Sequence of the first protein:
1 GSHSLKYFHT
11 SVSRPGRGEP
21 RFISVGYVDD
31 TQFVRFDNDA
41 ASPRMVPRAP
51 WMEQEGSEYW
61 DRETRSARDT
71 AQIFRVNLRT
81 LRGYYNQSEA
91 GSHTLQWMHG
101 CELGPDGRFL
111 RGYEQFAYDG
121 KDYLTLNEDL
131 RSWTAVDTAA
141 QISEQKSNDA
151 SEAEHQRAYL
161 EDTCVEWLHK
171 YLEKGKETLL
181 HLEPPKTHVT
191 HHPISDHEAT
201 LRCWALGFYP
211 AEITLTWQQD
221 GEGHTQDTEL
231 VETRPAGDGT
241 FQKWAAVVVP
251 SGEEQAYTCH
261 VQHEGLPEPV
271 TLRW

Sequence of the second protein:
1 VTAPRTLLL

These two protein chains interact to form a complex.

Residue-level contacts at the interface:
Residue H99 in the first protein is in contact with residue T2 in the second protein (closest heavy-atom distance 4.3 Å).
Residue E152 in the first protein interacts with residue L8 in the second protein (closest heavy-atom distance 3.3 Å).
Residue I73 in the first protein interacts with residue L8 in the second protein (closest heavy-atom distance 3.9 Å).
Residue S24 in the first protein interacts with residue T2 in the second protein (closest heavy-atom distance 4.7 Å).
Residue E114 in the first protein contacts residue L7 in the second protein (closest heavy-atom distance 4.3 Å).
Residue E152 in the first protein interacts with residue R5 in the second protein (closest heavy-atom distance 3.9 Å).
Residue H155 in the first protein contacts residue R5 in the second protein (closest heavy-atom distance 2.7 Å).
Residue E152 in the first protein interacts with residue L7 in the second protein (closest heavy-atom distance 2.7 Å).
Residue F74 in the first protein is in contact with residue T6 in the second protein (closest heavy-atom distance 3.3 Å).
Residue S66 in the first protein contacts residue T2 in the second protein (closest heavy-atom distance 3.6 Å).
Residue Y159 in the first protein interacts with residue V1 in the second protein (closest heavy-atom distance 2.6 Å).
Residue E152 in the first protein interacts with residue T6 in the second protein (closest heavy-atom distance 4.5 Å).
Residue Q156 in the first protein interacts with residue L7 in the second protein (closest heavy-atom distance 3.6 Å).
Residue K146 in the first protein interacts with residue L9 in the second protein (closest heavy-atom distance 3.5 Å).
Residue W97 in the first protein is in contact with residue T6 in the second protein (closest heavy-atom distance 3.1 Å).
Residue Y7 in the first protein contacts residue T2 in the second protein (closest heavy-atom distance 3.4 Å).
Residue W133 in the first protein interacts with residue L7 in the second protein (closest heavy-atom distance 3.7 Å).
Residue W97 in the first protein contacts residue R5 in the second protein (closest heavy-atom distance 4.1 Å).
Residue Y159 in the first protein contacts residue A3 in the second protein (closest heavy-atom distance 3.4 Å).
Residue S147 in the first protein interacts with residue L8 in the second protein (closest heavy-atom distance 4.5 Å).
Residue I73 in the first protein interacts with residue L7 in the second protein (closest heavy-atom distance 3.6 Å).
Residue M45 in the first protein contacts residue T2 in the second protein (closest heavy-atom distance 4.0 Å).
Residue S143 in the first protein contacts residue L9 in the second protein (closest heavy-atom distance 2.8 Å).
Residue F116 in the first protein contacts residue T6 in the second protein (closest heavy-atom distance 4.5 Å).
Residue T163 in the first protein is in contact with residue V1 in the second protein (closest heavy-atom distance 3.8 Å).
Residue N77 in the first protein is in contact with residue L7 in the second protein (closest heavy-atom distance 3.0 Å).
Residue K146 in the first protein is in contact with residue L8 in the second protein (closest heavy-atom distance 4.0 Å).
Residue T80 in the first protein contacts residue L9 in the second protein (closest heavy-atom distance 3.4 Å).
Residue I142 in the first protein is in contact with residue L9 in the second protein (closest heavy-atom distance 4.8 Å).
Residue V76 in the first protein interacts with residue L8 in the second protein (closest heavy-atom distance 3.5 Å).
Residue N77 in the first protein contacts residue L9 in the second protein (closest heavy-atom distance 2.8 Å).
Residue S147 in the first protein is in contact with residue L7 in the second protein (closest heavy-atom distance 3.8 Å).
Residue Y159 in the first protein interacts with residue P4 in the second protein (closest heavy-atom distance 3.8 Å).
Residue L95 in the first protein interacts with residue L9 in the second protein (closest heavy-atom distance 4.3 Å).
Residue Q156 in the first protein is in contact with residue A3 in the second protein (closest heavy-atom distance 4.4 Å).
Residue L5 in the first protein interacts with residue V1 in the second protein (closest heavy-atom distance 3.9 Å).
Residue H99 in the first protein interacts with residue A3 in the second protein (closest heavy-atom distance 3.9 Å).
Residue Y84 in the first protein contacts residue L9 in the second protein (closest heavy-atom distance 2.7 Å).
Residue L81 in the first protein interacts with residue L9 in the second protein (closest heavy-atom distance 4.0 Å).
Residue S66 in the first protein contacts residue P4 in the second protein (closest heavy-atom distance 4.8 Å).
Residue Y59 in the first protein interacts with residue V1 in the second protein (closest heavy-atom distance 3.9 Å).
Residue H9 in the first protein contacts residue T2 in the second protein (closest heavy-atom distance 3.9 Å).
Residue Q156 in the first protein interacts with residue R5 in the second protein (closest heavy-atom distance 3.1 Å).
Residue Y7 in the first protein is in contact with residue V1 in the second protein (closest heavy-atom distance 3.0 Å).
Residue W97 in the first protein interacts with residue A3 in the second protein (closest heavy-atom distance 4.3 Å).
Residue Q156 in the first protein is in contact with residue T6 in the second protein (closest heavy-atom distance 4.7 Å).
Residue Y159 in the first protein interacts with residue T2 in the second protein (closest heavy-atom distance 3.5 Å).
Residue W167 in the first protein is in contact with residue V1 in the second protein (closest heavy-atom distance 3.6 Å).
Residue N77 in the first protein is in contact with residue L8 in the second protein (closest heavy-atom distance 3.6 Å).
Residue E63 in the first protein contacts residue T2 in the second protein (closest heavy-atom distance 2.9 Å).
Residue E63 in the first protein is in contact with residue V1 in the second protein (closest heavy-atom distance 3.0 Å).
Residue Y171 in the first protein interacts with residue V1 in the second protein (closest heavy-atom distance 3.0 Å).
Residue S66 in the first protein is in contact with residue A3 in the second protein (closest heavy-atom distance 4.5 Å).
Residue L124 in the first protein interacts with residue L9 in the second protein (closest heavy-atom distance 4.1 Å).
Residue T70 in the first protein is in contact with residue T6 in the second protein (closest heavy-atom distance 4.0 Å).
Residue F116 in the first protein interacts with residue L9 in the second protein (closest heavy-atom distance 4.5 Å).
Residue I73 in the first protein interacts with residue T6 in the second protein (closest heavy-atom distance 3.4 Å).
Residue Y123 in the first protein interacts with residue L9 in the second protein (closest heavy-atom distance 3.9 Å).
Residue R62 in the first protein interacts with residue V1 in the second protein (closest heavy-atom distance 4.3 Å).
Residue F116 in the first protein interacts with residue L7 in the second protein (closest heavy-atom distance 3.7 Å).